These two protein chains interact to form a complex.

Interface contacts:
Residue Q157 in chain A interacts with residue A76 in chain B (closest heavy-atom distance 3.4 Å).
Residue Q157 in chain A is in contact with residue A72 in chain B (closest heavy-atom distance 4.0 Å).
Residue L156 in chain A contacts residue A69 in chain B (closest heavy-atom distance 4.2 Å).
Residue L156 in chain A is in contact with residue A72 in chain B (closest heavy-atom distance 3.4 Å).
Residue L156 in chain A contacts residue A73 in chain B (closest heavy-atom distance 4.6 Å).

Sequence of chain A:
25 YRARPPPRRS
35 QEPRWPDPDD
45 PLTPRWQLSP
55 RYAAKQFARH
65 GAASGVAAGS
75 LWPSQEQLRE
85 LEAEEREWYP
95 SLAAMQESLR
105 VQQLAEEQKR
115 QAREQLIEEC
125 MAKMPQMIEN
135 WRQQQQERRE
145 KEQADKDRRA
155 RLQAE

Sequence of chain B:
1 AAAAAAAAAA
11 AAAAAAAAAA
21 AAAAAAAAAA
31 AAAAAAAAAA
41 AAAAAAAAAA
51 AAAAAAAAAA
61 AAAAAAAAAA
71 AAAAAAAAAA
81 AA